Sequence of chain A:
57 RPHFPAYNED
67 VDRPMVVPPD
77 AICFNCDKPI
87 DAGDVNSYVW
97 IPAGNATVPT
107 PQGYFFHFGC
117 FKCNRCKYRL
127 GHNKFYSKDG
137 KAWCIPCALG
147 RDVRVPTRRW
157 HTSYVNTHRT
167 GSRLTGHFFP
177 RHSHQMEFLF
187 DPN

Sequence of chain B:
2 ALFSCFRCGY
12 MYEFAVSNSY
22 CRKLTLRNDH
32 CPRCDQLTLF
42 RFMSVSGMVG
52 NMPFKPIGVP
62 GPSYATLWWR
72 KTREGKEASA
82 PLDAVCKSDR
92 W

These two protein chains interact to form a complex.

Residue-level contacts at the interface:
Residue D187 in chain A interacts with residue K72 in chain B (closest heavy-atom distance 3.3 Å).
Residue V72 in chain A interacts with residue C6 in chain B (closest heavy-atom distance 4.3 Å).
Residue F186 in chain A interacts with residue Y65 in chain B (closest heavy-atom distance 3.8 Å).
Residue E65 in chain A is in contact with residue M44 in chain B (closest heavy-atom distance 3.2 Å).
Residue F184 in chain A is in contact with residue W69 in chain B (closest heavy-atom distance 3.2 Å).
Residue Y63 in chain A is in contact with residue F43 in chain B (closest heavy-atom distance 3.4 Å).
Residue L185 in chain A contacts residue K72 in chain B (closest heavy-atom distance 3.5 Å).
Residue F175 in chain A interacts with residue W69 in chain B (closest heavy-atom distance 3.8 Å).
Residue M182 in chain A is in contact with residue Y65 in chain B (closest heavy-atom distance 3.9 Å).
Residue V67 in chain A is in contact with residue L3 in chain B (closest heavy-atom distance 4.5 Å).
Residue Y63 in chain A contacts residue T26 in chain B (closest heavy-atom distance 3.3 Å).
Residue V73 in chain A contacts residue R8 in chain B (closest heavy-atom distance 4.2 Å).
Residue V67 in chain A is in contact with residue A66 in chain B (closest heavy-atom distance 4.3 Å).
Residue N189 in chain A is in contact with residue K72 in chain B (closest heavy-atom distance 4.5 Å).
Residue F184 in chain A is in contact with residue K72 in chain B (closest heavy-atom distance 3.3 Å).
Residue P188 in chain A is in contact with residue K72 in chain B (closest heavy-atom distance 3.7 Å).
Residue V67 in chain A contacts residue W69 in chain B (closest heavy-atom distance 3.4 Å).
Residue L185 in chain A is in contact with residue Y65 in chain B (closest heavy-atom distance 3.3 Å).
Residue F175 in chain A interacts with residue A66 in chain B (closest heavy-atom distance 3.5 Å).
Residue N189 in chain A interacts with residue E78 in chain B (closest heavy-atom distance 3.6 Å).
Residue R165 in chain A is in contact with residue R42 in chain B (closest heavy-atom distance 4.2 Å).
Residue V72 in chain A is in contact with residue C9 in chain B (closest heavy-atom distance 4.2 Å).
Residue F184 in chain A contacts residue T73 in chain B (closest heavy-atom distance 3.6 Å).
Residue E65 in chain A is in contact with residue S45 in chain B (closest heavy-atom distance 4.1 Å).
Residue V67 in chain A contacts residue M12 in chain B (closest heavy-atom distance 3.6 Å).
Residue V72 in chain A contacts residue R42 in chain B (closest heavy-atom distance 4.4 Å).
Residue L185 in chain A interacts with residue L68 in chain B (closest heavy-atom distance 3.8 Å).
Residue D66 in chain A contacts residue R42 in chain B (closest heavy-atom distance 4.1 Å).
Residue D66 in chain A interacts with residue M44 in chain B (closest heavy-atom distance 3.4 Å).
Residue E65 in chain A interacts with residue A66 in chain B (closest heavy-atom distance 3.6 Å).
Residue V72 in chain A is in contact with residue F7 in chain B (closest heavy-atom distance 4.0 Å).
Residue V73 in chain A contacts residue F7 in chain B (closest heavy-atom distance 4.2 Å).
Residue N189 in chain A interacts with residue K77 in chain B (closest heavy-atom distance 3.5 Å).
Residue V72 in chain A contacts residue R8 in chain B (closest heavy-atom distance 4.2 Å).
Residue N64 in chain A contacts residue M44 in chain B (closest heavy-atom distance 4.7 Å).
Residue P188 in chain A interacts with residue K77 in chain B (closest heavy-atom distance 3.2 Å).
Residue V67 in chain A contacts residue W70 in chain B (closest heavy-atom distance 4.6 Å).
Residue D68 in chain A contacts residue W69 in chain B (closest heavy-atom distance 3.9 Å).
Residue H164 in chain A is in contact with residue F7 in chain B (closest heavy-atom distance 3.7 Å).
Residue Y63 in chain A interacts with residue M44 in chain B (closest heavy-atom distance 3.5 Å).
Residue V72 in chain A is in contact with residue G10 in chain B (closest heavy-atom distance 4.0 Å).
Residue L185 in chain A is in contact with residue W69 in chain B (closest heavy-atom distance 3.5 Å).
Residue V67 in chain A is in contact with residue M44 in chain B (closest heavy-atom distance 4.4 Å).
Residue F175 in chain A contacts residue Y65 in chain B (closest heavy-atom distance 3.4 Å).
Residue M71 in chain A contacts residue R42 in chain B (closest heavy-atom distance 4.0 Å).
Residue Q181 in chain A is in contact with residue W69 in chain B (closest heavy-atom distance 3.6 Å).
Residue R165 in chain A interacts with residue F7 in chain B (closest heavy-atom distance 4.5 Å).